Sequence of the first protein:
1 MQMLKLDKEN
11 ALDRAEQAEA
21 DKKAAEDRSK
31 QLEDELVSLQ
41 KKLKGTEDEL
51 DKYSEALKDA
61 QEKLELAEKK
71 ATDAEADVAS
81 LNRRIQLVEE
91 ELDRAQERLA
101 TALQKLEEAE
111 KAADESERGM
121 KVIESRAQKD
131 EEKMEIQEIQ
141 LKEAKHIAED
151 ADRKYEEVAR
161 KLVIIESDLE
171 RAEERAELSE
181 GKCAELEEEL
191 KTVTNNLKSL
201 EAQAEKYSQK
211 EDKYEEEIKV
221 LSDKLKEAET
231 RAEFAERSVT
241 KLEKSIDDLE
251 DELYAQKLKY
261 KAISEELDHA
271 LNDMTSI

Sequence of the second protein:
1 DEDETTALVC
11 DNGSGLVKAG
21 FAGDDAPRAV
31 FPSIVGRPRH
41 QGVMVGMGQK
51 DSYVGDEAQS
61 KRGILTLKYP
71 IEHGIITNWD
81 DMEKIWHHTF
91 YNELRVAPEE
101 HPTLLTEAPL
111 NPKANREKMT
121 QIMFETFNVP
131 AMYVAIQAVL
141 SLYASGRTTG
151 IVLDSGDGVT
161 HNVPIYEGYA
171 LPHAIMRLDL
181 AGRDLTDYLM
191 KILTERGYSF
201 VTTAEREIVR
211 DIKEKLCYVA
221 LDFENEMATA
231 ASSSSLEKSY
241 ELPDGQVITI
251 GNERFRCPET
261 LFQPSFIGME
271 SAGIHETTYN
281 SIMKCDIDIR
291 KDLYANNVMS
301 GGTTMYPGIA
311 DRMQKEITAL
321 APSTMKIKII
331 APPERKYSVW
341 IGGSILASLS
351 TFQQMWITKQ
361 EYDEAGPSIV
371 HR

Interface contacts:
Residue Y218 in the second protein interacts with residue D73 in the first protein (closest heavy-atom distance 4.7 Å).
Residue K215 in the second protein contacts residue R83 in the first protein (closest heavy-atom distance 4.0 Å).
Residue E241 in the second protein interacts with residue R84 in the first protein (closest heavy-atom distance 4.5 Å).
Residue L221 in the second protein contacts residue K69 in the first protein (closest heavy-atom distance 3.0 Å).
Residue G308 in the second protein is in contact with residue K69 in the first protein (closest heavy-atom distance 5.0 Å).
Residue D311 in the second protein contacts residue E65 in the first protein (closest heavy-atom distance 3.2 Å).
Residue D311 in the second protein interacts with residue K69 in the first protein (closest heavy-atom distance 4.6 Å).

These two protein chains interact to form a complex.